Sequence of chain A:
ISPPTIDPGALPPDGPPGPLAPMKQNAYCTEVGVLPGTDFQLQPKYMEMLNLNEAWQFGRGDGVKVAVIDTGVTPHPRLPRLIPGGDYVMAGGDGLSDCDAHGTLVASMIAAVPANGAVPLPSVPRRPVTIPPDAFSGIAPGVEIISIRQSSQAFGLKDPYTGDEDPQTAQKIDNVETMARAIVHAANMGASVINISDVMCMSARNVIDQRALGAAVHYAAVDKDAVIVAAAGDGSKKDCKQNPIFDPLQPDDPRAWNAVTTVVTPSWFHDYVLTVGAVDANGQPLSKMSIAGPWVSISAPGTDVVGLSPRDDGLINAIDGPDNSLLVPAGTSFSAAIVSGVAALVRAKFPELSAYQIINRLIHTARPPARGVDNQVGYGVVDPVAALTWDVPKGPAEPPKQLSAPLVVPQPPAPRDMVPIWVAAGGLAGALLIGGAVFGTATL

Interface contacts:
Residue T480 in chain B interacts with residue A503 in chain A (closest heavy-atom distance 3.0 Å).
Residue T424 in chain B is in contact with residue R500 in chain A (closest heavy-atom distance 4.0 Å).
Residue E449 in chain B interacts with residue R504 in chain A (closest heavy-atom distance 4.3 Å).
Residue L436 in chain B contacts residue A503 in chain A (closest heavy-atom distance 4.5 Å).
Residue D485 in chain B is in contact with residue R504 in chain A (closest heavy-atom distance 3.2 Å).
Residue D250 in chain B interacts with residue D524 in chain A (closest heavy-atom distance 3.2 Å).
Residue W469 in chain B is in contact with residue W523 in chain A (closest heavy-atom distance 4.2 Å).
Residue D496 in chain B is in contact with residue S537 in chain A (closest heavy-atom distance 3.4 Å).
Residue E434 in chain B contacts residue R500 in chain A (closest heavy-atom distance 2.9 Å).
Residue W437 in chain B is in contact with residue A503 in chain A (closest heavy-atom distance 4.3 Å).
Residue W437 in chain B is in contact with residue P502 in chain A (closest heavy-atom distance 4.0 Å).
Residue G425 in chain B interacts with residue R500 in chain A (closest heavy-atom distance 4.2 Å).
Residue R246 in chain B contacts residue P526 in chain A (closest heavy-atom distance 4.2 Å).
Residue P253 in chain B interacts with residue E93 in chain A (closest heavy-atom distance 4.4 Å).
Residue W469 in chain B contacts residue P501 in chain A (closest heavy-atom distance 3.3 Å).
Residue E434 in chain B contacts residue M88 in chain A (closest heavy-atom distance 4.1 Å).
Residue D485 in chain B contacts residue P381 in chain A (closest heavy-atom distance 3.6 Å).
Residue R406 in chain B is in contact with residue P526 in chain A (closest heavy-atom distance 3.9 Å).
Residue N426 in chain B interacts with residue D516 in chain A (closest heavy-atom distance 3.8 Å).
Residue N427 in chain B is in contact with residue E93 in chain A (closest heavy-atom distance 4.4 Å).
Residue V399 in chain B interacts with residue A538 in chain A (closest heavy-atom distance 4.1 Å).
Residue T432 in chain B interacts with residue M88 in chain A (closest heavy-atom distance 3.8 Å).
Residue R473 in chain B is in contact with residue W523 in chain A (closest heavy-atom distance 3.5 Å).
Residue V254 in chain B interacts with residue F97 in chain A (closest heavy-atom distance 4.2 Å).
Residue S433 in chain B contacts residue N415 in chain A (closest heavy-atom distance 4.0 Å).
Residue S435 in chain B interacts with residue A503 in chain A (closest heavy-atom distance 4.4 Å).
Residue N426 in chain B contacts residue W523 in chain A (closest heavy-atom distance 4.2 Å).
Residue T432 in chain B is in contact with residue N415 in chain A (closest heavy-atom distance 3.4 Å).
Residue A401 in chain B is in contact with residue L536 in chain A (closest heavy-atom distance 3.6 Å).
Residue W469 in chain B interacts with residue A499 in chain A (closest heavy-atom distance 4.0 Å).
Residue G447 in chain B is in contact with residue A503 in chain A (closest heavy-atom distance 3.9 Å).
Residue R406 in chain B contacts residue H497 in chain A (closest heavy-atom distance 4.0 Å).
Residue A484 in chain B is in contact with residue P381 in chain A (closest heavy-atom distance 4.1 Å).
Residue V488 in chain B interacts with residue L382 in chain A (closest heavy-atom distance 4.1 Å).
Residue V254 in chain B is in contact with residue T522 in chain A (closest heavy-atom distance 4.0 Å).
Residue E434 in chain B contacts residue G416 in chain A (closest heavy-atom distance 4.3 Å).
Residue V448 in chain B contacts residue A503 in chain A (closest heavy-atom distance 3.9 Å).
Residue W469 in chain B contacts residue R500 in chain A (closest heavy-atom distance 4.2 Å).
Residue F249 in chain B contacts residue D524 in chain A (closest heavy-atom distance 4.1 Å).
Residue V254 in chain B is in contact with residue Q96 in chain A (closest heavy-atom distance 3.8 Å).
Residue Q477 in chain B interacts with residue G505 in chain A (closest heavy-atom distance 4.6 Å).
Residue S435 in chain B is in contact with residue P502 in chain A (closest heavy-atom distance 4.5 Å).
Residue S482 in chain B contacts residue R504 in chain A (closest heavy-atom distance 4.2 Å).
Residue E434 in chain B is in contact with residue V514 in chain A (closest heavy-atom distance 3.6 Å).
Residue Y205 in chain B interacts with residue D524 in chain A (closest heavy-atom distance 2.7 Å).
Residue R217 in chain B interacts with residue T522 in chain A (closest heavy-atom distance 4.0 Å).
Residue D450 in chain B is in contact with residue Q417 in chain A (closest heavy-atom distance 4.5 Å).
Residue A401 in chain B interacts with residue Q535 in chain A (closest heavy-atom distance 4.1 Å).
Residue S433 in chain B interacts with residue Q417 in chain A (closest heavy-atom distance 3.6 Å).
Residue N427 in chain B contacts residue N90 in chain A (closest heavy-atom distance 3.8 Å).
Residue V399 in chain B contacts residue L536 in chain A (closest heavy-atom distance 4.1 Å).
Residue T480 in chain B interacts with residue R504 in chain A (closest heavy-atom distance 3.6 Å).
Residue S435 in chain B interacts with residue P501 in chain A (closest heavy-atom distance 3.5 Å).
Residue W437 in chain B is in contact with residue P501 in chain A (closest heavy-atom distance 4.5 Å).
Residue D250 in chain B is in contact with residue W523 in chain A (closest heavy-atom distance 3.4 Å).
Residue V470 in chain B is in contact with residue W523 in chain A (closest heavy-atom distance 3.3 Å).
Residue E434 in chain B contacts residue Q417 in chain A (closest heavy-atom distance 4.5 Å).
Residue A401 in chain B contacts residue P533 in chain A (closest heavy-atom distance 3.6 Å).
Residue R246 in chain B is in contact with residue D524 in chain A (closest heavy-atom distance 2.9 Å).
Residue F249 in chain B contacts residue T522 in chain A (closest heavy-atom distance 4.5 Å).

Sequence of chain B:
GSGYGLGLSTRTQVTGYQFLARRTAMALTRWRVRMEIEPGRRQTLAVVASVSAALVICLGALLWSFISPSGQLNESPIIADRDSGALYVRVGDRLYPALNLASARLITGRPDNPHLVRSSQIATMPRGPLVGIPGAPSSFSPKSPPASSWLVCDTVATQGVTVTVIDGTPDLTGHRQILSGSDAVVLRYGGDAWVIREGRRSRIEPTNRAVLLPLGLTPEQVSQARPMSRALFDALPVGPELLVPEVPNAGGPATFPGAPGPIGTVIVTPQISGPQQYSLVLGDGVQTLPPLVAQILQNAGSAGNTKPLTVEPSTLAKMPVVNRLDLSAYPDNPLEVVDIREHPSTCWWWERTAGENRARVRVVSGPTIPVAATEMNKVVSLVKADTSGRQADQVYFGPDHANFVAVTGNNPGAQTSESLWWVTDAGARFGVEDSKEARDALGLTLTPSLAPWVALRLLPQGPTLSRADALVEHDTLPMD

These two protein chains interact to form a complex.